Sequence of chain B:
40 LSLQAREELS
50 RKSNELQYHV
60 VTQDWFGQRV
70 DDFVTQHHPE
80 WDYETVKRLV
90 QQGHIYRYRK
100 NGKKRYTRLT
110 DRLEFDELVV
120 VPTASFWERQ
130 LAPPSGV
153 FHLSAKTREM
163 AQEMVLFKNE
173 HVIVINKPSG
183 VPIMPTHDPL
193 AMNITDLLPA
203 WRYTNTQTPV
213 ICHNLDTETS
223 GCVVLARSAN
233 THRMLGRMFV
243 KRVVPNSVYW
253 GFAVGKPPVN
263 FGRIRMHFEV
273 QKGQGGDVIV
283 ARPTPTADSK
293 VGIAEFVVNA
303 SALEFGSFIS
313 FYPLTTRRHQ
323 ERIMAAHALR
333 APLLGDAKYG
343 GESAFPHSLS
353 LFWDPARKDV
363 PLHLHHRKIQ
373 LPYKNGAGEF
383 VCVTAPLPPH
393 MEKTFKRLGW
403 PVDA

Sequence of chain A:
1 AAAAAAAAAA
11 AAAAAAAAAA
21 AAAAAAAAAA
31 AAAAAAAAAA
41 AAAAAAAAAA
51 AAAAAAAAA

Residue-level contacts at the interface:
Residue G380 in chain B contacts residue A8 in chain A (closest heavy-atom distance 4.1 Å).
Residue P374 in chain B contacts residue A54 in chain A (closest heavy-atom distance 3.7 Å).
Residue P374 in chain B interacts with residue A53 in chain A (closest heavy-atom distance 3.8 Å).
Residue M236 in chain B is in contact with residue A54 in chain A (closest heavy-atom distance 4.8 Å).
Residue P374 in chain B is in contact with residue A56 in chain A (closest heavy-atom distance 4.6 Å).
Residue G380 in chain B is in contact with residue A9 in chain A (closest heavy-atom distance 3.6 Å).
Residue H173 in chain B interacts with residue A53 in chain A (closest heavy-atom distance 4.0 Å).
Residue M236 in chain B contacts residue A51 in chain A (closest heavy-atom distance 4.0 Å).
Residue K376 in chain B is in contact with residue A9 in chain A (closest heavy-atom distance 3.9 Å).
Residue F382 in chain B contacts residue A55 in chain A (closest heavy-atom distance 3.8 Å).
Residue H173 in chain B is in contact with residue A52 in chain A (closest heavy-atom distance 3.5 Å).
Residue Y375 in chain B interacts with residue A53 in chain A (closest heavy-atom distance 3.3 Å).
Residue Y375 in chain B contacts residue A52 in chain A (closest heavy-atom distance 4.6 Å).
Residue K376 in chain B is in contact with residue A55 in chain A (closest heavy-atom distance 4.4 Å).
Residue P374 in chain B interacts with residue A55 in chain A (closest heavy-atom distance 3.1 Å).
Residue E381 in chain B is in contact with residue A9 in chain A (closest heavy-atom distance 4.3 Å).
Residue Y375 in chain B contacts residue A54 in chain A (closest heavy-atom distance 3.9 Å).
Residue M236 in chain B interacts with residue A57 in chain A (closest heavy-atom distance 3.3 Å).
Residue M236 in chain B contacts residue A52 in chain A (closest heavy-atom distance 5.0 Å).

This data describes a binding interaction between two proteins.